Residue-level contacts at the interface:
Residue D65 in chain B contacts residue R31 in chain A (closest heavy-atom distance 2.7 Å).
Residue A261 in chain B is in contact with residue T141 in chain A (closest heavy-atom distance 2.9 Å).
Residue R233 in chain B contacts residue F142 in chain A (closest heavy-atom distance 3.5 Å).
Residue Q101 in chain B is in contact with residue F150 in chain A (closest heavy-atom distance 3.6 Å).
Residue N256 in chain B interacts with residue F150 in chain A (closest heavy-atom distance 2.9 Å).
Residue L262 in chain B interacts with residue M140 in chain A (closest heavy-atom distance 3.9 Å).
Residue S264 in chain B contacts residue T141 in chain A (closest heavy-atom distance 3.6 Å).
Residue A188 in chain B contacts residue H133 in chain A (closest heavy-atom distance 3.5 Å).
Residue P265 in chain B contacts residue M140 in chain A (closest heavy-atom distance 3.6 Å).
Residue W22 in chain B is in contact with residue R31 in chain A (closest heavy-atom distance 3.8 Å).
Residue Q101 in chain B contacts residue N149 in chain A (closest heavy-atom distance 2.9 Å).
Residue T129 in chain B interacts with residue E131 in chain A (closest heavy-atom distance 3.7 Å).
Residue I263 in chain B is in contact with residue V158 in chain A (closest heavy-atom distance 3.5 Å).
Residue L262 in chain B interacts with residue F142 in chain A (closest heavy-atom distance 3.2 Å).
Residue W22 in chain B interacts with residue R27 in chain A (closest heavy-atom distance 3.5 Å).
Residue H189 in chain B interacts with residue T129 in chain A (closest heavy-atom distance 3.8 Å).
Residue F123 in chain B is in contact with residue S144 in chain A (closest heavy-atom distance 3.2 Å).
Residue D183 in chain B contacts residue V143 in chain A (closest heavy-atom distance 2.9 Å).
Residue E86 in chain B contacts residue N149 in chain A (closest heavy-atom distance 3.2 Å).
Residue W247 in chain B contacts residue F142 in chain A (closest heavy-atom distance 3.4 Å).
Residue I263 in chain B interacts with residue F159 in chain A (closest heavy-atom distance 3.6 Å).
Residue I263 in chain B is in contact with residue M140 in chain A (closest heavy-atom distance 3.6 Å).
Residue D61 in chain B is in contact with residue R27 in chain A (closest heavy-atom distance 3.6 Å).
Residue I252 in chain B interacts with residue F150 in chain A (closest heavy-atom distance 3.5 Å).
Residue S125 in chain B contacts residue D145 in chain A (closest heavy-atom distance 3.4 Å).
Residue D183 in chain B contacts residue T141 in chain A (closest heavy-atom distance 3.7 Å).
Residue F123 in chain B contacts residue I147 in chain A (closest heavy-atom distance 3.7 Å).
Residue P265 in chain B interacts with residue N139 in chain A (closest heavy-atom distance 3.5 Å).
Residue Q101 in chain B is in contact with residue D146 in chain A (closest heavy-atom distance 3.1 Å).
Residue Y103 in chain B is in contact with residue D145 in chain A (closest heavy-atom distance 2.9 Å).
Residue L262 in chain B contacts residue T141 in chain A (closest heavy-atom distance 3.0 Å).
Residue R233 in chain B interacts with residue V143 in chain A (closest heavy-atom distance 3.5 Å).
Residue W247 in chain B contacts residue I147 in chain A (closest heavy-atom distance 3.8 Å).
Residue N256 in chain B contacts residue S155 in chain A (closest heavy-atom distance 2.7 Å).
Residue N127 in chain B contacts residue H133 in chain A (closest heavy-atom distance 3.6 Å).
Residue F123 in chain B contacts residue F150 in chain A (closest heavy-atom distance 3.6 Å).
Residue V24 in chain B contacts residue P25 in chain A (closest heavy-atom distance 3.4 Å).
Residue D58 in chain B is in contact with residue R27 in chain A (closest heavy-atom distance 3.8 Å).
Residue D183 in chain B is in contact with residue S144 in chain A (closest heavy-atom distance 3.2 Å).
Residue F234 in chain B is in contact with residue T141 in chain A (closest heavy-atom distance 3.5 Å).
Residue P265 in chain B contacts residue T141 in chain A (closest heavy-atom distance 3.4 Å).
Residue Y103 in chain B interacts with residue D146 in chain A (closest heavy-atom distance 3.2 Å).
Residue P88 in chain B contacts residue F150 in chain A (closest heavy-atom distance 3.3 Å).
Residue R233 in chain B is in contact with residue T141 in chain A (closest heavy-atom distance 3.0 Å).
Residue I255 in chain B interacts with residue F151 in chain A (closest heavy-atom distance 3.7 Å).
Residue V259 in chain B contacts residue S155 in chain A (closest heavy-atom distance 3.5 Å).
Residue Y185 in chain B is in contact with residue H136 in chain A (closest heavy-atom distance 3.5 Å).
Residue D61 in chain B interacts with residue R31 in chain A (closest heavy-atom distance 2.5 Å).
Residue H189 in chain B interacts with residue E131 in chain A (closest heavy-atom distance 2.8 Å).
Residue N256 in chain B contacts residue F151 in chain A (closest heavy-atom distance 3.5 Å).
Residue D183 in chain B interacts with residue F142 in chain A (closest heavy-atom distance 3.5 Å).
Residue A188 in chain B is in contact with residue E131 in chain A (closest heavy-atom distance 3.1 Å).
Residue S125 in chain B interacts with residue S144 in chain A (closest heavy-atom distance 3.8 Å).
Residue A41 in chain B interacts with residue R27 in chain A (closest heavy-atom distance 2.7 Å).
Residue F234 in chain B interacts with residue M140 in chain A (closest heavy-atom distance 3.4 Å).
Residue E86 in chain B contacts residue D146 in chain A (closest heavy-atom distance 3.3 Å).
Residue L242 in chain B contacts residue T141 in chain A (closest heavy-atom distance 3.6 Å).
Residue N256 in chain B is in contact with residue N152 in chain A (closest heavy-atom distance 2.9 Å).
Residue G23 in chain B interacts with residue R27 in chain A (closest heavy-atom distance 3.7 Å).
Residue I263 in chain B interacts with residue K162 in chain A (closest heavy-atom distance 3.0 Å).

Sequence of chain A:
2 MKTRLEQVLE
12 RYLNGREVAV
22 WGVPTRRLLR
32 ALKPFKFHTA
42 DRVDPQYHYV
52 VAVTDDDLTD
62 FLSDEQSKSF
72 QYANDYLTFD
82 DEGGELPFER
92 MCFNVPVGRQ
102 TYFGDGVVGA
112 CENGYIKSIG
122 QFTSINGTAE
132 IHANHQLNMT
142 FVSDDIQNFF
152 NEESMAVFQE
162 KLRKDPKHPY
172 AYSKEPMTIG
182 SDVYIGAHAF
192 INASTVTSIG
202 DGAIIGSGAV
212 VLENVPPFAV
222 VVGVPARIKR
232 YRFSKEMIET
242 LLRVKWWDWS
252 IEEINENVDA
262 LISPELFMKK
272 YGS

Sequence of chain B:
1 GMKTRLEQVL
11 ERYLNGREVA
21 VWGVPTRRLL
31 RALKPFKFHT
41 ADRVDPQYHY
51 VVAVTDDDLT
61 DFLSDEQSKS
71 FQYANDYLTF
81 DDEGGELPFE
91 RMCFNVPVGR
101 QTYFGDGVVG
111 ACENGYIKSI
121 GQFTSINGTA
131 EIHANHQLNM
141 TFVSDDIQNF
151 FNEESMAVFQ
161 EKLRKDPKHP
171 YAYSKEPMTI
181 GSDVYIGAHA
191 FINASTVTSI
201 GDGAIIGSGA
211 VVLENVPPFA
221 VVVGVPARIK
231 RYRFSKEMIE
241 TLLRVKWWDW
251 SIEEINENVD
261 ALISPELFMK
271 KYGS

This data describes a binding interaction between two proteins.